This data describes a binding interaction between two proteins.

Sequence of chain A:
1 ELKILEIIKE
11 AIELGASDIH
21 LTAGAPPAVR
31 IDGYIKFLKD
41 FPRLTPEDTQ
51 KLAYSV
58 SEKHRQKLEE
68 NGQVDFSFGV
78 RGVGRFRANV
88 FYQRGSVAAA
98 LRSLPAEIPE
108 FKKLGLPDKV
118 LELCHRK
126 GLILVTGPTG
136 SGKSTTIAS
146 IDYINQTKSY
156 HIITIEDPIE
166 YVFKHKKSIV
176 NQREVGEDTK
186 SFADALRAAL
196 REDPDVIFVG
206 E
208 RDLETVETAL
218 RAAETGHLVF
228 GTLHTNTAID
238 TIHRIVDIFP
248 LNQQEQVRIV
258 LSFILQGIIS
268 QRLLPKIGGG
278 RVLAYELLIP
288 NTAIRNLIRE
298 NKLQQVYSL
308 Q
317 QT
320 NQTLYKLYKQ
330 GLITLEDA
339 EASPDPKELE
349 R

Sequence of chain B:
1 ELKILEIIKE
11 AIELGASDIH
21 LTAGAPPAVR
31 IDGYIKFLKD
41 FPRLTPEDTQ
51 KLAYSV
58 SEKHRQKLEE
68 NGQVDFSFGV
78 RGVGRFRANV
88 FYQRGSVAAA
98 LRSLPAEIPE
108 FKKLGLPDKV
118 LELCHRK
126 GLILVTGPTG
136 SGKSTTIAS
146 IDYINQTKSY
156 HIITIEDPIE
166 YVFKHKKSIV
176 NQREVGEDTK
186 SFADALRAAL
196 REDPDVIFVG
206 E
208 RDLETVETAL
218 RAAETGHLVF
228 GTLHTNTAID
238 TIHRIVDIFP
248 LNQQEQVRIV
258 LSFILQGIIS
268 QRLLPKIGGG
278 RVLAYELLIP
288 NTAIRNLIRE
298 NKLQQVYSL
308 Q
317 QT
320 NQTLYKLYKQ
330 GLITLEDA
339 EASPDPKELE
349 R

Contacts between the two chains:
Residue D198 in chain A interacts with residue D18 in chain B (closest heavy-atom distance 3.4 Å).
Residue H170 in chain A interacts with residue G24 in chain B (closest heavy-atom distance 3.3 Å).
Residue Q177 in chain A is in contact with residue R91 in chain B (closest heavy-atom distance 3.3 Å).
Residue R296 in chain A interacts with residue F246 in chain B (closest heavy-atom distance 4.0 Å).
Residue Q177 in chain A contacts residue Q90 in chain B (closest heavy-atom distance 2.7 Å).
Residue K171 in chain A interacts with residue F37 in chain B (closest heavy-atom distance 3.2 Å).
Residue F260 in chain A is in contact with residue I245 in chain B (closest heavy-atom distance 2.8 Å).
Residue R178 in chain A interacts with residue Q90 in chain B (closest heavy-atom distance 3.6 Å).
Residue R178 in chain A interacts with residue F88 in chain B (closest heavy-atom distance 3.6 Å).
Residue D198 in chain A contacts residue H20 in chain B (closest heavy-atom distance 3.2 Å).
Residue D183 in chain A contacts residue G92 in chain B (closest heavy-atom distance 3.3 Å).
Residue A193 in chain A is in contact with residue Q70 in chain B (closest heavy-atom distance 3.5 Å).
Residue I164 in chain A is in contact with residue R91 in chain B (closest heavy-atom distance 3.9 Å).
Residue I174 in chain A is in contact with residue A28 in chain B (closest heavy-atom distance 4.0 Å).
Residue R196 in chain A is in contact with residue D72 in chain B (closest heavy-atom distance 2.9 Å).
Residue S154 in chain A is in contact with residue Y34 in chain B (closest heavy-atom distance 4.1 Å).
Residue N176 in chain A is in contact with residue A95 in chain B (closest heavy-atom distance 4.0 Å).
Residue D198 in chain A contacts residue R30 in chain B (closest heavy-atom distance 3.0 Å).
Residue Q253 in chain A is in contact with residue E211 in chain B (closest heavy-atom distance 2.9 Å).
Residue I256 in chain A is in contact with residue L210 in chain B (closest heavy-atom distance 3.9 Å).
Residue N176 in chain A interacts with residue F88 in chain B (closest heavy-atom distance 3.6 Å).
Residue E197 in chain A contacts residue F88 in chain B (closest heavy-atom distance 3.2 Å).
Residue N176 in chain A interacts with residue Q90 in chain B (closest heavy-atom distance 3.3 Å).
Residue I174 in chain A interacts with residue T22 in chain B (closest heavy-atom distance 3.7 Å).
Residue T222 in chain A contacts residue H231 in chain B (closest heavy-atom distance 4.0 Å).
Residue R196 in chain A is in contact with residue N86 in chain B (closest heavy-atom distance 3.6 Å).
Residue K185 in chain A interacts with residue E67 in chain B (closest heavy-atom distance 3.3 Å).
Residue A193 in chain A is in contact with residue N86 in chain B (closest heavy-atom distance 4.1 Å).
Residue R178 in chain A contacts residue Q70 in chain B (closest heavy-atom distance 2.8 Å).
Residue E197 in chain A interacts with residue N86 in chain B (closest heavy-atom distance 3.3 Å).
Residue D198 in chain A interacts with residue T134 in chain B (closest heavy-atom distance 3.9 Å).
Residue D183 in chain A contacts residue Y89 in chain B (closest heavy-atom distance 3.6 Å).
Residue T184 in chain A contacts residue Q70 in chain B (closest heavy-atom distance 3.6 Å).
Residue T222 in chain A interacts with residue R208 in chain B (closest heavy-atom distance 3.2 Å).
Residue N293 in chain A interacts with residue L248 in chain B (closest heavy-atom distance 2.1 Å).
Residue F260 in chain A interacts with residue D244 in chain B (closest heavy-atom distance 3.3 Å).
Residue D183 in chain A contacts residue Q90 in chain B (closest heavy-atom distance 2.6 Å).
Residue K172 in chain A is in contact with residue F37 in chain B (closest heavy-atom distance 4.1 Å).
Residue F260 in chain A is in contact with residue R241 in chain B (closest heavy-atom distance 3.0 Å).
Residue D200 in chain A is in contact with residue R30 in chain B (closest heavy-atom distance 2.9 Å).
Residue H170 in chain A is in contact with residue T22 in chain B (closest heavy-atom distance 3.9 Å).
Residue F168 in chain A contacts residue R91 in chain B (closest heavy-atom distance 3.9 Å).
Residue E197 in chain A contacts residue H20 in chain B (closest heavy-atom distance 3.4 Å).
Residue R178 in chain A is in contact with residue G69 in chain B (closest heavy-atom distance 3.3 Å).
Residue R296 in chain A interacts with residue P247 in chain B (closest heavy-atom distance 3.0 Å).
Residue D183 in chain A interacts with residue G69 in chain B (closest heavy-atom distance 3.3 Å).
Residue E197 in chain A contacts residue A97 in chain B (closest heavy-atom distance 3.6 Å).
Residue H156 in chain A is in contact with residue I35 in chain B (closest heavy-atom distance 3.8 Å).
Residue E179 in chain A contacts residue Q90 in chain B (closest heavy-atom distance 3.9 Å).
Residue H156 in chain A is in contact with residue H20 in chain B (closest heavy-atom distance 3.6 Å).
Residue V175 in chain A is in contact with residue Q90 in chain B (closest heavy-atom distance 3.5 Å).
Residue N176 in chain A interacts with residue T22 in chain B (closest heavy-atom distance 2.9 Å).
Residue S154 in chain A interacts with residue I35 in chain B (closest heavy-atom distance 3.4 Å).
Residue H170 in chain A interacts with residue A25 in chain B (closest heavy-atom distance 3.9 Å).
Residue Y155 in chain A contacts residue I35 in chain B (closest heavy-atom distance 3.8 Å).
Residue R178 in chain A interacts with residue Y89 in chain B (closest heavy-atom distance 2.8 Å).
Residue V167 in chain A interacts with residue R91 in chain B (closest heavy-atom distance 3.3 Å).
Residue E221 in chain A contacts residue R208 in chain B (closest heavy-atom distance 2.5 Å).
Residue D200 in chain A contacts residue I35 in chain B (closest heavy-atom distance 3.7 Å).
Residue D189 in chain A contacts residue Q70 in chain B (closest heavy-atom distance 3.1 Å).